Residue-level contacts at the interface:
Residue R81 in the second protein contacts residue I2 in the first protein (closest heavy-atom distance 3.4 Å).
Residue R81 in the second protein contacts residue E5 in the first protein (closest heavy-atom distance 3.4 Å).
Residue I441 in the second protein contacts residue I2 in the first protein (closest heavy-atom distance 4.5 Å).
Residue L48 in the second protein is in contact with residue R8 in the first protein (closest heavy-atom distance 4.8 Å).
Residue V80 in the second protein interacts with residue I2 in the first protein (closest heavy-atom distance 4.5 Å).
Residue M445 in the second protein is in contact with residue F9 in the first protein (closest heavy-atom distance 3.7 Å).
Residue I82 in the second protein interacts with residue L1 in the first protein (closest heavy-atom distance 5.0 Å).
Residue Y79 in the second protein contacts residue R8 in the first protein (closest heavy-atom distance 3.3 Å).
Residue Y79 in the second protein is in contact with residue F9 in the first protein (closest heavy-atom distance 3.6 Å).
Residue I441 in the second protein interacts with residue F9 in the first protein (closest heavy-atom distance 4.1 Å).
Residue E442 in the second protein contacts residue F9 in the first protein (closest heavy-atom distance 4.1 Å).
Residue M445 in the second protein interacts with residue F10 in the first protein (closest heavy-atom distance 4.1 Å).
Residue Y79 in the second protein contacts residue E5 in the first protein (closest heavy-atom distance 3.4 Å).
Residue I441 in the second protein interacts with residue L6 in the first protein (closest heavy-atom distance 4.1 Å).
Residue Y79 in the second protein interacts with residue I2 in the first protein (closest heavy-atom distance 3.6 Å).
Residue Y79 in the second protein interacts with residue L6 in the first protein (closest heavy-atom distance 3.5 Å).

The following describes two proteins that form a bound complex.

Sequence of the first protein:
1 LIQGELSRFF

Sequence of the second protein:
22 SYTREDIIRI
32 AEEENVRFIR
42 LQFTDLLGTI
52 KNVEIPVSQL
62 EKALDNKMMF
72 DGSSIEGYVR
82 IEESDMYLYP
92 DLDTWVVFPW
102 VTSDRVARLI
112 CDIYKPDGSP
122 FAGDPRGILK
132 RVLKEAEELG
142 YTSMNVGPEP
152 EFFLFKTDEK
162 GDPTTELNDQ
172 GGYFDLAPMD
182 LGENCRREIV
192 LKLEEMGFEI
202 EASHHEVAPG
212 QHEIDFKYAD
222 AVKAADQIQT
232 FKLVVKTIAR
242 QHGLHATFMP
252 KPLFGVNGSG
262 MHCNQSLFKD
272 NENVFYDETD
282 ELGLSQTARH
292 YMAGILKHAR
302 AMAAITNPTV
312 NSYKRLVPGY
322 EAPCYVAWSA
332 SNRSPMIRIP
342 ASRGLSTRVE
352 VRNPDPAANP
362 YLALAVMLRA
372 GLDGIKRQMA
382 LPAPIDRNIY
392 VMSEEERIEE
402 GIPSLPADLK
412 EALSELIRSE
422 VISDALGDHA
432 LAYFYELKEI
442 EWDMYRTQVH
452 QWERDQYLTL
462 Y